Contacts between the two chains:
Residue W28 in the second protein contacts residue H38 in the first protein (closest heavy-atom distance 3.8 Å).
Residue P2 in the second protein is in contact with residue C10 in the first protein (closest heavy-atom distance 3.4 Å).
Residue V5 in the second protein interacts with residue V9 in the first protein (closest heavy-atom distance 4.9 Å).
Residue P4 in the second protein interacts with residue V9 in the first protein (closest heavy-atom distance 4.2 Å).
Residue K27 in the second protein is in contact with residue T39 in the first protein (closest heavy-atom distance 2.9 Å).
Residue V3 in the second protein is in contact with residue C10 in the first protein (closest heavy-atom distance 3.1 Å).
Residue A30 in the second protein contacts residue T34 in the first protein (closest heavy-atom distance 3.9 Å).
Residue W28 in the second protein interacts with residue F37 in the first protein (closest heavy-atom distance 3.6 Å).
Residue W28 in the second protein contacts residue V36 in the first protein (closest heavy-atom distance 4.3 Å).
Residue V29 in the second protein interacts with residue A35 in the first protein (closest heavy-atom distance 4.1 Å).
Residue V29 in the second protein interacts with residue V36 in the first protein (closest heavy-atom distance 3.5 Å).
Residue V3 in the second protein is in contact with residue L8 in the first protein (closest heavy-atom distance 4.2 Å).
Residue Q31 in the second protein is in contact with residue F37 in the first protein (closest heavy-atom distance 3.0 Å).
Residue K27 in the second protein interacts with residue H38 in the first protein (closest heavy-atom distance 3.1 Å).
Residue A1 in the second protein interacts with residue D13 in the first protein (closest heavy-atom distance 3.4 Å).
Residue W32 in the second protein is in contact with residue D33 in the first protein (closest heavy-atom distance 4.2 Å).
Residue Q31 in the second protein is in contact with residue A35 in the first protein (closest heavy-atom distance 2.8 Å).
Residue L21 in the second protein interacts with residue C10 in the first protein (closest heavy-atom distance 3.4 Å).
Residue A30 in the second protein is in contact with residue C10 in the first protein (closest heavy-atom distance 4.4 Å).
Residue P2 in the second protein interacts with residue D11 in the first protein (closest heavy-atom distance 4.1 Å).
Residue V29 in the second protein interacts with residue T39 in the first protein (closest heavy-atom distance 3.2 Å).
Residue L21 in the second protein interacts with residue G12 in the first protein (closest heavy-atom distance 5.0 Å).
Residue V5 in the second protein is in contact with residue C10 in the first protein (closest heavy-atom distance 4.9 Å).
Residue A30 in the second protein is in contact with residue A35 in the first protein (closest heavy-atom distance 3.1 Å).
Residue A30 in the second protein is in contact with residue V36 in the first protein (closest heavy-atom distance 4.0 Å).
Residue W32 in the second protein contacts residue W32 in the first protein (closest heavy-atom distance 3.6 Å).
Residue V3 in the second protein interacts with residue V9 in the first protein (closest heavy-atom distance 3.6 Å).
Residue P4 in the second protein contacts residue L8 in the first protein (closest heavy-atom distance 3.7 Å).
Residue P4 in the second protein interacts with residue K7 in the first protein (closest heavy-atom distance 3.3 Å).
Residue K27 in the second protein interacts with residue F37 in the first protein (closest heavy-atom distance 4.4 Å).
Residue W32 in the second protein is in contact with residue T34 in the first protein (closest heavy-atom distance 3.5 Å).
Residue P2 in the second protein contacts residue V9 in the first protein (closest heavy-atom distance 3.7 Å).
Residue A1 in the second protein is in contact with residue D11 in the first protein (closest heavy-atom distance 3.2 Å).
Residue V29 in the second protein is in contact with residue F37 in the first protein (closest heavy-atom distance 3.1 Å).
Residue A1 in the second protein contacts residue C10 in the first protein (closest heavy-atom distance 3.8 Å).
Residue V5 in the second protein is in contact with residue L8 in the first protein (closest heavy-atom distance 3.4 Å).
Residue Q31 in the second protein is in contact with residue T34 in the first protein (closest heavy-atom distance 3.9 Å).
Residue L21 in the second protein interacts with residue V36 in the first protein (closest heavy-atom distance 4.6 Å).

Sequence of the second protein:
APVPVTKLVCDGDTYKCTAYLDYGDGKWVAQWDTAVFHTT

The following describes two proteins that form a bound complex.

Sequence of the first protein:
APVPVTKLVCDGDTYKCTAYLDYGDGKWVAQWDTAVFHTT